Sequence of the first protein:
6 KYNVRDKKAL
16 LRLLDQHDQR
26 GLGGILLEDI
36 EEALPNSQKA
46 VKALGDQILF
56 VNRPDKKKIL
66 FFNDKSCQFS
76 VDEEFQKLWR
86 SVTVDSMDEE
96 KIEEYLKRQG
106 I

Residue-level contacts at the interface:
Residue Q186 in the second protein interacts with residue F80 in the first protein (closest heavy-atom distance 3.2 Å).
Residue R26 in the second protein contacts residue C72 in the first protein (closest heavy-atom distance 3.3 Å).
Residue G27 in the second protein contacts residue F74 in the first protein (closest heavy-atom distance 3.7 Å).
Residue L54 in the second protein contacts residue G28 in the first protein (closest heavy-atom distance 3.2 Å).
Residue N104 in the second protein is in contact with residue L101 in the first protein (closest heavy-atom distance 3.6 Å).
Residue N104 in the second protein interacts with residue E98 in the first protein (closest heavy-atom distance 3.3 Å).
Residue R115 in the second protein contacts residue Q104 in the first protein (closest heavy-atom distance 3.2 Å).
Residue F57 in the second protein is in contact with residue I64 in the first protein (closest heavy-atom distance 3.8 Å).
Residue Q61 in the second protein is in contact with residue P59 in the first protein (closest heavy-atom distance 3.5 Å).
Residue Y108 in the second protein is in contact with residue Y100 in the first protein (closest heavy-atom distance 3.5 Å).
Residue D58 in the second protein is in contact with residue P59 in the first protein (closest heavy-atom distance 3.7 Å).
Residue Y108 in the second protein interacts with residue M92 in the first protein (closest heavy-atom distance 3.4 Å).
Residue F28 in the second protein contacts residue W84 in the first protein (closest heavy-atom distance 3.5 Å).
Residue F57 in the second protein contacts residue V56 in the first protein (closest heavy-atom distance 3.7 Å).
Residue Q186 in the second protein contacts residue D77 in the first protein (closest heavy-atom distance 2.8 Å).
Residue Q61 in the second protein is in contact with residue N57 in the first protein (closest heavy-atom distance 3.1 Å).
Residue K76 in the second protein interacts with residue E94 in the first protein (closest heavy-atom distance 3.2 Å).
Residue Y23 in the second protein contacts residue F74 in the first protein (closest heavy-atom distance 3.4 Å).
Residue K73 in the second protein is in contact with residue M92 in the first protein (closest heavy-atom distance 2.8 Å).
Residue K56 in the second protein interacts with residue G29 in the first protein (closest heavy-atom distance 3.4 Å).
Residue M113 in the second protein is in contact with residue F80 in the first protein (closest heavy-atom distance 3.4 Å).
Residue L54 in the second protein contacts residue G26 in the first protein (closest heavy-atom distance 3.3 Å).
Residue K73 in the second protein interacts with residue I97 in the first protein (closest heavy-atom distance 3.7 Å).
Residue R42 in the second protein interacts with residue Q24 in the first protein (closest heavy-atom distance 3.3 Å).
Residue Q186 in the second protein contacts residue V76 in the first protein (closest heavy-atom distance 3.3 Å).
Residue R42 in the second protein contacts residue G26 in the first protein (closest heavy-atom distance 3.6 Å).
Residue Q186 in the second protein interacts with residue F74 in the first protein (closest heavy-atom distance 3.2 Å).
Residue M113 in the second protein is in contact with residue W84 in the first protein (closest heavy-atom distance 3.7 Å).
Residue Q61 in the second protein interacts with residue V56 in the first protein (closest heavy-atom distance 3.6 Å).
Residue D111 in the second protein interacts with residue Y100 in the first protein (closest heavy-atom distance 2.6 Å).
Residue R115 in the second protein is in contact with residue Y100 in the first protein (closest heavy-atom distance 3.5 Å).
Residue L179 in the second protein contacts residue F80 in the first protein (closest heavy-atom distance 3.5 Å).
Residue Y108 in the second protein interacts with residue V89 in the first protein (closest heavy-atom distance 3.6 Å).
Residue K73 in the second protein interacts with residue V89 in the first protein (closest heavy-atom distance 2.9 Å).
Residue G71 in the second protein is in contact with residue D90 in the first protein (closest heavy-atom distance 3.1 Å).
Residue K56 in the second protein interacts with residue I64 in the first protein (closest heavy-atom distance 3.4 Å).
Residue L55 in the second protein interacts with residue I64 in the first protein (closest heavy-atom distance 3.5 Å).
Residue L55 in the second protein contacts residue F66 in the first protein (closest heavy-atom distance 3.5 Å).
Residue L35 in the second protein is in contact with residue F66 in the first protein (closest heavy-atom distance 3.5 Å).
Residue K56 in the second protein interacts with residue R58 in the first protein (closest heavy-atom distance 3.4 Å).
Residue H112 in the second protein is in contact with residue Y100 in the first protein (closest heavy-atom distance 3.2 Å).
Residue R42 in the second protein interacts with residue R25 in the first protein (closest heavy-atom distance 3.7 Å).
Residue G27 in the second protein interacts with residue Q81 in the first protein (closest heavy-atom distance 3.5 Å).
Residue V24 in the second protein is in contact with residue W84 in the first protein (closest heavy-atom distance 3.7 Å).
Residue L179 in the second protein interacts with residue E79 in the first protein (closest heavy-atom distance 3.2 Å).
Residue D72 in the second protein interacts with residue V89 in the first protein (closest heavy-atom distance 3.7 Å).
Residue Y108 in the second protein contacts residue V87 in the first protein (closest heavy-atom distance 3.7 Å).
Residue K73 in the second protein is in contact with residue E94 in the first protein (closest heavy-atom distance 3.6 Å).
Residue R182 in the second protein contacts residue D77 in the first protein (closest heavy-atom distance 2.7 Å).
Residue L35 in the second protein interacts with residue V56 in the first protein (closest heavy-atom distance 3.7 Å).
Residue K22 in the second protein is in contact with residue C72 in the first protein (closest heavy-atom distance 3.7 Å).
Residue I190 in the second protein contacts residue F74 in the first protein (closest heavy-atom distance 3.6 Å).
Residue F28 in the second protein interacts with residue V76 in the first protein (closest heavy-atom distance 3.7 Å).
Residue G27 in the second protein contacts residue V76 in the first protein (closest heavy-atom distance 3.7 Å).
Residue L54 in the second protein is in contact with residue G29 in the first protein (closest heavy-atom distance 2.8 Å).
Residue F183 in the second protein contacts residue F80 in the first protein (closest heavy-atom distance 3.4 Å).
Residue K109 in the second protein interacts with residue V87 in the first protein (closest heavy-atom distance 2.8 Å).
Residue K109 in the second protein is in contact with residue W84 in the first protein (closest heavy-atom distance 2.8 Å).
Residue Y29 in the second protein contacts residue W84 in the first protein (closest heavy-atom distance 3.1 Å).
Residue L110 in the second protein is in contact with residue W84 in the first protein (closest heavy-atom distance 3.7 Å).

Sequence of the second protein:
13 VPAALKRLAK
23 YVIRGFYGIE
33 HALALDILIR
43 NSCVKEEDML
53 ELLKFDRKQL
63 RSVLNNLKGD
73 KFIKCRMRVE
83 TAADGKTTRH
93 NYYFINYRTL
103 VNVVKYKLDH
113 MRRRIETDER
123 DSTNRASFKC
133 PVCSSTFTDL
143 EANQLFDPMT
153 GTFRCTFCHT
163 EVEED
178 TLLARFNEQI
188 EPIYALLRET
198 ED

These two protein chains interact to form a complex.